Sequence of the second protein:
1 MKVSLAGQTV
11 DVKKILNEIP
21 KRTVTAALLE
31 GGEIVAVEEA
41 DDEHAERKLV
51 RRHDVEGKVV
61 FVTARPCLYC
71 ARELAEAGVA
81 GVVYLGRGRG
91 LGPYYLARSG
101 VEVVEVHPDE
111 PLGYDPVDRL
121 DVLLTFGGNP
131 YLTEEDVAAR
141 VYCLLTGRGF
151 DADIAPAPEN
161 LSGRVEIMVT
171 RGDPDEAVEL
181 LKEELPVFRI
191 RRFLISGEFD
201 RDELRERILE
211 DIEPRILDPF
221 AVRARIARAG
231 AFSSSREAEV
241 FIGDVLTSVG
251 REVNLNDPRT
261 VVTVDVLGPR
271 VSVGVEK

Residue-level contacts at the interface:
Residue E102 in the first protein contacts residue D109 in the second protein (closest heavy-atom distance 3.6 Å).
Residue G100 in the first protein is in contact with residue D109 in the second protein (closest heavy-atom distance 2.9 Å).
Residue E135 in the first protein interacts with residue R65 in the second protein (closest heavy-atom distance 3.1 Å).
Residue L5 in the first protein interacts with residue M1 in the second protein (closest heavy-atom distance 3.7 Å).
Residue T133 in the first protein is in contact with residue R89 in the second protein (closest heavy-atom distance 3.7 Å).
Residue E105 in the first protein contacts residue V104 in the second protein (closest heavy-atom distance 3.7 Å).
Residue S4 in the first protein is in contact with residue M1 in the second protein (closest heavy-atom distance 3.2 Å).
Residue Y131 in the first protein contacts residue Y114 in the second protein (closest heavy-atom distance 3.7 Å).
Residue K2 in the first protein is in contact with residue S4 in the second protein (closest heavy-atom distance 2.8 Å).
Residue M1 in the first protein interacts with residue S4 in the second protein (closest heavy-atom distance 3.0 Å).
Residue R65 in the first protein interacts with residue Y94 in the second protein (closest heavy-atom distance 3.6 Å).
Residue G128 in the first protein contacts residue Y142 in the second protein (closest heavy-atom distance 3.5 Å).
Residue E134 in the first protein contacts residue R89 in the second protein (closest heavy-atom distance 3.1 Å).
Residue Y131 in the first protein contacts residue A138 in the second protein (closest heavy-atom distance 3.6 Å).
Residue D109 in the first protein contacts residue R98 in the second protein (closest heavy-atom distance 2.8 Å).
Residue S4 in the first protein interacts with residue K2 in the second protein (closest heavy-atom distance 2.7 Å).
Residue E102 in the first protein interacts with residue M1 in the second protein (closest heavy-atom distance 2.9 Å).
Residue Y131 in the first protein contacts residue E135 in the second protein (closest heavy-atom distance 3.6 Å).
Residue K2 in the first protein contacts residue V3 in the second protein (closest heavy-atom distance 3.7 Å).
Residue L132 in the first protein is in contact with residue D136 in the second protein (closest heavy-atom distance 3.1 Å).
Residue V101 in the first protein interacts with residue D109 in the second protein (closest heavy-atom distance 3.6 Å).
Residue E184 in the first protein contacts residue N129 in the second protein (closest heavy-atom distance 3.6 Å).
Residue E105 in the first protein contacts residue E105 in the second protein (closest heavy-atom distance 2.9 Å).
Residue M1 in the first protein is in contact with residue E102 in the second protein (closest heavy-atom distance 3.4 Å).
Residue D109 in the first protein is in contact with residue Y94 in the second protein (closest heavy-atom distance 3.5 Å).
Residue Y131 in the first protein is in contact with residue I154 in the second protein (closest heavy-atom distance 2.9 Å).
Residue N129 in the first protein contacts residue A139 in the second protein (closest heavy-atom distance 3.5 Å).
Residue P108 in the first protein interacts with residue A97 in the second protein (closest heavy-atom distance 3.7 Å).
Residue T133 in the first protein is in contact with residue G86 in the second protein (closest heavy-atom distance 3.6 Å).
Residue A157 in the first protein interacts with residue R89 in the second protein (closest heavy-atom distance 3.6 Å).
Residue S162 in the first protein is in contact with residue R89 in the second protein (closest heavy-atom distance 3.6 Å).
Residue A97 in the first protein interacts with residue D109 in the second protein (closest heavy-atom distance 3.3 Å).
Residue V104 in the first protein contacts residue E105 in the second protein (closest heavy-atom distance 3.5 Å).
Residue E184 in the first protein interacts with residue P130 in the second protein (closest heavy-atom distance 3.5 Å).
Residue M1 in the first protein contacts residue V104 in the second protein (closest heavy-atom distance 3.4 Å).
Residue L144 in the first protein interacts with residue Y131 in the second protein (closest heavy-atom distance 3.7 Å).
Residue Y131 in the first protein interacts with residue A139 in the second protein (closest heavy-atom distance 3.7 Å).
Residue V103 in the first protein interacts with residue H107 in the second protein (closest heavy-atom distance 3.1 Å).
Residue T133 in the first protein is in contact with residue R87 in the second protein (closest heavy-atom distance 3.5 Å).
Residue V104 in the first protein contacts residue M1 in the second protein (closest heavy-atom distance 2.8 Å).
Residue P111 in the first protein interacts with residue Y94 in the second protein (closest heavy-atom distance 3.6 Å).
Residue Y94 in the first protein is in contact with residue R65 in the second protein (closest heavy-atom distance 2.6 Å).
Residue Y131 in the first protein contacts residue R87 in the second protein (closest heavy-atom distance 2.8 Å).
Residue E110 in the first protein interacts with residue Y94 in the second protein (closest heavy-atom distance 3.7 Å).
Residue P108 in the first protein interacts with residue V103 in the second protein (closest heavy-atom distance 3.4 Å).
Residue R140 in the first protein contacts residue D136 in the second protein (closest heavy-atom distance 2.3 Å).
Residue N160 in the first protein interacts with residue R89 in the second protein (closest heavy-atom distance 2.8 Å).
Residue P108 in the first protein is in contact with residue Y84 in the second protein (closest heavy-atom distance 3.7 Å).
Residue V187 in the first protein is in contact with residue R140 in the second protein (closest heavy-atom distance 3.2 Å).
Residue E135 in the first protein interacts with residue R89 in the second protein (closest heavy-atom distance 2.7 Å).
Residue P130 in the first protein interacts with residue R87 in the second protein (closest heavy-atom distance 3.6 Å).
Residue R140 in the first protein interacts with residue Y131 in the second protein (closest heavy-atom distance 3.2 Å).
Residue Y84 in the first protein interacts with residue H107 in the second protein (closest heavy-atom distance 3.3 Å).
Residue V3 in the first protein is in contact with residue K2 in the second protein (closest heavy-atom distance 3.6 Å).
Residue V104 in the first protein interacts with residue V104 in the second protein (closest heavy-atom distance 3.2 Å).
Residue T133 in the first protein interacts with residue G88 in the second protein (closest heavy-atom distance 3.1 Å).
Residue Y94 in the first protein interacts with residue H107 in the second protein (closest heavy-atom distance 3.7 Å).
Residue Y131 in the first protein is in contact with residue R22 in the second protein (closest heavy-atom distance 3.2 Å).
Residue Y94 in the first protein contacts residue G86 in the second protein (closest heavy-atom distance 3.2 Å).
Residue F188 in the first protein contacts residue D136 in the second protein (closest heavy-atom distance 3.7 Å).

Sequence of the first protein:
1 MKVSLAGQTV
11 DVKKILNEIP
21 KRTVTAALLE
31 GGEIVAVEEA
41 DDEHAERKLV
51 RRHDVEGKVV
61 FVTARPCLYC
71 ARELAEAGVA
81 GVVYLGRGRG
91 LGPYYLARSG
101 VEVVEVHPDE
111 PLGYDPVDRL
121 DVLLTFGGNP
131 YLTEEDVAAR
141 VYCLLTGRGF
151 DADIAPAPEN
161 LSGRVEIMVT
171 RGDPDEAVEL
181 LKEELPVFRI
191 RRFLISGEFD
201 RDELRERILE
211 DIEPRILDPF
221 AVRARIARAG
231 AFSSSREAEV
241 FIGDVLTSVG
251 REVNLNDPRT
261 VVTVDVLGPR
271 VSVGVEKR

These two protein chains interact to form a complex.